This data describes a binding interaction between two proteins.

Sequence of the second protein:
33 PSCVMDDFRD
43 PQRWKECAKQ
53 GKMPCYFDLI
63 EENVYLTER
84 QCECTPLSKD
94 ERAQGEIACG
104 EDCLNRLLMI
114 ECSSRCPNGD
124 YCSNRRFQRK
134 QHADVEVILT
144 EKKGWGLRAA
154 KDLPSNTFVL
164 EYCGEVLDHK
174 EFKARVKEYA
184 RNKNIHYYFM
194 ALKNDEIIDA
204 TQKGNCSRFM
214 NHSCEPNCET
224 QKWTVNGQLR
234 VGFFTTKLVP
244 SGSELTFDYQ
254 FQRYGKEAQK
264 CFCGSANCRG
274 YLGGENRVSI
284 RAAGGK

Contacts between the two chains:
Residue G258 in the second protein is in contact with residue P2 in the first protein (closest heavy-atom distance 3.3 Å).
Residue K259 in the second protein is in contact with residue P2 in the first protein (closest heavy-atom distance 3.1 Å).
Residue Y191 in the second protein is in contact with residue M8 in the first protein (closest heavy-atom distance 3.7 Å).
Residue I283 in the second protein interacts with residue P2 in the first protein (closest heavy-atom distance 4.1 Å).
Residue F192 in the second protein contacts residue M8 in the first protein (closest heavy-atom distance 2.8 Å).
Residue N187 in the second protein contacts residue T4 in the first protein (closest heavy-atom distance 4.0 Å).
Residue E222 in the second protein is in contact with residue R12 in the first protein (closest heavy-atom distance 2.8 Å).
Residue Q253 in the second protein is in contact with residue H11 in the first protein (closest heavy-atom distance 3.6 Å).
Residue F254 in the second protein is in contact with residue G6 in the first protein (closest heavy-atom distance 3.1 Å).
Residue F192 in the second protein contacts residue G6 in the first protein (closest heavy-atom distance 3.8 Å).
Residue K259 in the second protein interacts with residue A1 in the first protein (closest heavy-atom distance 2.9 Å).
Residue E260 in the second protein interacts with residue A3 in the first protein (closest heavy-atom distance 2.9 Å).
Residue Y190 in the second protein contacts residue T4 in the first protein (closest heavy-atom distance 3.3 Å).
Residue T223 in the second protein contacts residue H11 in the first protein (closest heavy-atom distance 3.0 Å).
Residue G258 in the second protein is in contact with residue A3 in the first protein (closest heavy-atom distance 3.6 Å).
Residue T239 in the second protein contacts residue Y13 in the first protein (closest heavy-atom distance 3.5 Å).
Residue Q255 in the second protein contacts residue K9 in the first protein (closest heavy-atom distance 4.0 Å).
Residue E260 in the second protein is in contact with residue T4 in the first protein (closest heavy-atom distance 3.7 Å).
Residue D251 in the second protein contacts residue H11 in the first protein (closest heavy-atom distance 3.4 Å).
Residue A183 in the second protein contacts residue P2 in the first protein (closest heavy-atom distance 3.9 Å).
Residue G258 in the second protein interacts with residue T4 in the first protein (closest heavy-atom distance 3.8 Å).
Residue M193 in the second protein interacts with residue V7 in the first protein (closest heavy-atom distance 4.2 Å).
Residue Y257 in the second protein contacts residue G6 in the first protein (closest heavy-atom distance 3.2 Å).
Residue Q253 in the second protein contacts residue K9 in the first protein (closest heavy-atom distance 3.3 Å).
Residue Q253 in the second protein contacts residue V7 in the first protein (closest heavy-atom distance 4.2 Å).
Residue A194 in the second protein is in contact with residue V7 in the first protein (closest heavy-atom distance 3.5 Å).
Residue Q224 in the second protein interacts with residue R12 in the first protein (closest heavy-atom distance 3.7 Å).
Residue K259 in the second protein contacts residue A3 in the first protein (closest heavy-atom distance 3.0 Å).
Residue Y165 in the second protein contacts residue M8 in the first protein (closest heavy-atom distance 3.3 Å).
Residue V179 in the second protein interacts with residue P2 in the first protein (closest heavy-atom distance 3.9 Å).
Residue F250 in the second protein interacts with residue M8 in the first protein (closest heavy-atom distance 3.7 Å).
Residue R280 in the second protein interacts with residue A1 in the first protein (closest heavy-atom distance 4.3 Å).
Residue Y257 in the second protein interacts with residue G5 in the first protein (closest heavy-atom distance 3.0 Å).
Residue Q255 in the second protein contacts residue G6 in the first protein (closest heavy-atom distance 3.1 Å).
Residue M193 in the second protein contacts residue M8 in the first protein (closest heavy-atom distance 3.5 Å).
Residue A286 in the second protein is in contact with residue V7 in the first protein (closest heavy-atom distance 3.5 Å).
Residue F254 in the second protein interacts with residue V7 in the first protein (closest heavy-atom distance 3.5 Å).
Residue Y252 in the second protein contacts residue K9 in the first protein (closest heavy-atom distance 2.9 Å).
Residue A194 in the second protein interacts with residue P10 in the first protein (closest heavy-atom distance 2.9 Å).
Residue A194 in the second protein interacts with residue M8 in the first protein (closest heavy-atom distance 3.0 Å).
Residue F254 in the second protein is in contact with residue M8 in the first protein (closest heavy-atom distance 3.9 Å).
Residue R256 in the second protein interacts with residue G6 in the first protein (closest heavy-atom distance 3.9 Å).
Residue T223 in the second protein contacts residue P10 in the first protein (closest heavy-atom distance 3.2 Å).
Residue F175 in the second protein interacts with residue V7 in the first protein (closest heavy-atom distance 3.6 Å).
Residue Y257 in the second protein is in contact with residue T4 in the first protein (closest heavy-atom distance 4.1 Å).
Residue Y252 in the second protein interacts with residue M8 in the first protein (closest heavy-atom distance 3.7 Å).
Residue M112 in the second protein contacts residue R12 in the first protein (closest heavy-atom distance 3.7 Å).
Residue F192 in the second protein is in contact with residue V7 in the first protein (closest heavy-atom distance 3.7 Å).
Residue E222 in the second protein contacts residue Y13 in the first protein (closest heavy-atom distance 2.8 Å).
Residue G258 in the second protein contacts residue G5 in the first protein (closest heavy-atom distance 3.2 Å).
Residue R256 in the second protein interacts with residue G5 in the first protein (closest heavy-atom distance 3.4 Å).
Residue Y190 in the second protein is in contact with residue G6 in the first protein (closest heavy-atom distance 4.2 Å).
Residue M193 in the second protein contacts residue P10 in the first protein (closest heavy-atom distance 3.8 Å).
Residue T223 in the second protein interacts with residue R12 in the first protein (closest heavy-atom distance 3.5 Å).
Residue Y257 in the second protein is in contact with residue P2 in the first protein (closest heavy-atom distance 3.7 Å).
Residue Y190 in the second protein is in contact with residue M8 in the first protein (closest heavy-atom distance 4.2 Å).
Residue Y190 in the second protein interacts with residue G5 in the first protein (closest heavy-atom distance 3.7 Å).
Residue Q255 in the second protein interacts with residue V7 in the first protein (closest heavy-atom distance 2.8 Å).
Residue K225 in the second protein contacts residue P10 in the first protein (closest heavy-atom distance 4.0 Å).
Residue F254 in the second protein interacts with residue G5 in the first protein (closest heavy-atom distance 3.9 Å).

Sequence of the first protein:
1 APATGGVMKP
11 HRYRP